Sequence of protein 2:
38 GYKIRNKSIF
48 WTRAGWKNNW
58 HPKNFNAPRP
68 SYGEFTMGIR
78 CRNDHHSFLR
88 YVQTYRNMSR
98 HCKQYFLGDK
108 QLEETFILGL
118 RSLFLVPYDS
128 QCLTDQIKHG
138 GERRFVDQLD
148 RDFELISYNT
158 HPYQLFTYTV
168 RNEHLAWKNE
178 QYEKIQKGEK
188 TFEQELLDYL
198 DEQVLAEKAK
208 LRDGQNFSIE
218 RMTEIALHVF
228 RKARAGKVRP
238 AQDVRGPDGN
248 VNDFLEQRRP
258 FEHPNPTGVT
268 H

These two protein chains interact to form a complex.

Sequence of protein 1:
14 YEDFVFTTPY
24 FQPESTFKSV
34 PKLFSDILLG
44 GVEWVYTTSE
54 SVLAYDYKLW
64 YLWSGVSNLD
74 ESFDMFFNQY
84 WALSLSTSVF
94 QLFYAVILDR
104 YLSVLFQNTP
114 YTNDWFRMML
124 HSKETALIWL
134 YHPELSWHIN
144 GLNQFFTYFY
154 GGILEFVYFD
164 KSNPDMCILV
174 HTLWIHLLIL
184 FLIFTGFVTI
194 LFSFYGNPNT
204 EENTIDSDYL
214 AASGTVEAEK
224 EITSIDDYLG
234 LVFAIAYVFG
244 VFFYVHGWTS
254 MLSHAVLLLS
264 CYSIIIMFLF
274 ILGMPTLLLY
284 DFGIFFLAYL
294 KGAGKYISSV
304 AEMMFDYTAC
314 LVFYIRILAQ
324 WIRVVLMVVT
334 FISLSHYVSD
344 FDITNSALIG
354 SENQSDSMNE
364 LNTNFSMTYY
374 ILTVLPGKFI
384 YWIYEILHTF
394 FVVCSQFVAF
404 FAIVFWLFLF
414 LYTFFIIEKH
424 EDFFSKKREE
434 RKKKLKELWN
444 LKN

Residue-level contacts at the interface:
Residue F418 in protein 1 interacts with residue R66 in protein 2 (closest heavy-atom distance 3.1 Å).
Residue Y292 in protein 1 is in contact with residue R77 in protein 2 (closest heavy-atom distance 3.4 Å).
Residue I419 in protein 1 interacts with residue P65 in protein 2 (closest heavy-atom distance 3.6 Å).
Residue S428 in protein 1 interacts with residue D132 in protein 2 (closest heavy-atom distance 3.7 Å).
Residue E421 in protein 1 interacts with residue S68 in protein 2 (closest heavy-atom distance 3.0 Å).
Residue F426 in protein 1 interacts with residue F85 in protein 2 (closest heavy-atom distance 3.7 Å).
Residue K430 in protein 1 interacts with residue Y125 in protein 2 (closest heavy-atom distance 3.6 Å).
Residue R434 in protein 1 is in contact with residue L122 in protein 2 (closest heavy-atom distance 3.5 Å).
Residue K422 in protein 1 interacts with residue D132 in protein 2 (closest heavy-atom distance 3.4 Å).
Residue E224 in protein 1 is in contact with residue H136 in protein 2 (closest heavy-atom distance 3.5 Å).
Residue I419 in protein 1 interacts with residue C78 in protein 2 (closest heavy-atom distance 3.6 Å).
Residue K223 in protein 1 contacts residue F62 in protein 2 (closest heavy-atom distance 3.8 Å).
Residue F427 in protein 1 is in contact with residue Y125 in protein 2 (closest heavy-atom distance 3.5 Å).
Residue I419 in protein 1 contacts residue N80 in protein 2 (closest heavy-atom distance 3.8 Å).
Residue D425 in protein 1 interacts with residue E139 in protein 2 (closest heavy-atom distance 3.8 Å).
Residue L412 in protein 1 contacts residue N63 in protein 2 (closest heavy-atom distance 3.5 Å).
Residue H423 in protein 1 is in contact with residue N80 in protein 2 (closest heavy-atom distance 3.7 Å).
Residue E224 in protein 1 contacts residue K135 in protein 2 (closest heavy-atom distance 2.7 Å).
Residue D284 in protein 1 contacts residue R77 in protein 2 (closest heavy-atom distance 3.3 Å).
Residue F418 in protein 1 contacts residue P65 in protein 2 (closest heavy-atom distance 3.2 Å).
Residue I420 in protein 1 is in contact with residue R66 in protein 2 (closest heavy-atom distance 3.6 Å).
Residue R431 in protein 1 is in contact with residue T131 in protein 2 (closest heavy-atom distance 3.4 Å).
Residue F427 in protein 1 contacts residue E139 in protein 2 (closest heavy-atom distance 3.3 Å).
Residue F427 in protein 1 contacts residue T131 in protein 2 (closest heavy-atom distance 3.7 Å).
Residue F418 in protein 1 is in contact with residue H136 in protein 2 (closest heavy-atom distance 3.4 Å).
Residue E424 in protein 1 is in contact with residue H83 in protein 2 (closest heavy-atom distance 3.7 Å).
Residue F413 in protein 1 contacts residue F62 in protein 2 (closest heavy-atom distance 3.5 Å).
Residue F285 in protein 1 interacts with residue R77 in protein 2 (closest heavy-atom distance 3.7 Å).
Residue F417 in protein 1 is in contact with residue R66 in protein 2 (closest heavy-atom distance 3.5 Å).
Residue H423 in protein 1 is in contact with residue H82 in protein 2 (closest heavy-atom distance 3.4 Å).
Residue E421 in protein 1 interacts with residue P67 in protein 2 (closest heavy-atom distance 3.6 Å).
Residue W409 in protein 1 is in contact with residue F62 in protein 2 (closest heavy-atom distance 3.3 Å).
Residue I420 in protein 1 interacts with residue P65 in protein 2 (closest heavy-atom distance 3.7 Å).
Residue Y292 in protein 1 contacts residue I76 in protein 2 (closest heavy-atom distance 3.5 Å).
Residue E224 in protein 1 contacts residue N61 in protein 2 (closest heavy-atom distance 3.8 Å).
Residue R434 in protein 1 contacts residue D126 in protein 2 (closest heavy-atom distance 2.7 Å).
Residue R431 in protein 1 is in contact with residue Y125 in protein 2 (closest heavy-atom distance 3.5 Å).
Residue E424 in protein 1 interacts with residue F85 in protein 2 (closest heavy-atom distance 3.8 Å).
Residue R431 in protein 1 contacts residue D132 in protein 2 (closest heavy-atom distance 3.6 Å).
Residue F426 in protein 1 contacts residue E139 in protein 2 (closest heavy-atom distance 3.4 Å).
Residue E424 in protein 1 contacts residue H82 in protein 2 (closest heavy-atom distance 3.5 Å).
Residue I420 in protein 1 is in contact with residue P67 in protein 2 (closest heavy-atom distance 3.5 Å).
Residue R431 in protein 1 contacts residue C129 in protein 2 (closest heavy-atom distance 3.2 Å).
Residue L438 in protein 1 interacts with residue D126 in protein 2 (closest heavy-atom distance 3.8 Å).
Residue E222 in protein 1 interacts with residue K135 in protein 2 (closest heavy-atom distance 2.7 Å).
Residue E222 in protein 1 is in contact with residue P59 in protein 2 (closest heavy-atom distance 3.4 Å).
Residue E424 in protein 1 contacts residue S84 in protein 2 (closest heavy-atom distance 2.6 Å).
Residue E424 in protein 1 contacts residue D81 in protein 2 (closest heavy-atom distance 2.9 Å).
Residue F427 in protein 1 is in contact with residue P124 in protein 2 (closest heavy-atom distance 3.4 Å).
Residue F417 in protein 1 interacts with residue N63 in protein 2 (closest heavy-atom distance 3.8 Å).
Residue Y292 in protein 1 contacts residue G75 in protein 2 (closest heavy-atom distance 3.6 Å).
Residue E222 in protein 1 contacts residue N61 in protein 2 (closest heavy-atom distance 3.2 Å).
Residue R431 in protein 1 contacts residue S127 in protein 2 (closest heavy-atom distance 2.9 Å).
Residue H423 in protein 1 is in contact with residue D81 in protein 2 (closest heavy-atom distance 3.4 Å).
Residue F418 in protein 1 is in contact with residue N63 in protein 2 (closest heavy-atom distance 3.6 Å).
Residue A291 in protein 1 is in contact with residue M74 in protein 2 (closest heavy-atom distance 3.7 Å).
Residue F427 in protein 1 contacts residue G138 in protein 2 (closest heavy-atom distance 3.4 Å).
Residue T416 in protein 1 is in contact with residue N63 in protein 2 (closest heavy-atom distance 3.3 Å).
Residue F413 in protein 1 is in contact with residue N63 in protein 2 (closest heavy-atom distance 3.7 Å).
Residue R431 in protein 1 interacts with residue P124 in protein 2 (closest heavy-atom distance 2.9 Å).